The following describes two proteins that form a bound complex.

Residue-level contacts at the interface:
Residue M3 in protein 2 contacts residue M3 in protein 1 (closest heavy-atom distance 3.5 Å).
Residue V10 in protein 2 interacts with residue V10 in protein 1 (closest heavy-atom distance 3.8 Å).
Residue V6 in protein 2 is in contact with residue M3 in protein 1 (closest heavy-atom distance 3.6 Å).
Residue L30 in protein 2 is in contact with residue L31 in protein 1 (closest heavy-atom distance 3.6 Å).
Residue M41 in protein 2 interacts with residue E42 in protein 1 (closest heavy-atom distance 3.5 Å).
Residue L34 in protein 2 is in contact with residue V38 in protein 1 (closest heavy-atom distance 3.8 Å).
Residue L27 in protein 2 interacts with residue L27 in protein 1 (closest heavy-atom distance 4.0 Å).
Residue H20 in protein 2 contacts residue C17 in protein 1 (closest heavy-atom distance 3.0 Å).
Residue L27 in protein 2 contacts residue L24 in protein 1 (closest heavy-atom distance 3.9 Å).
Residue L34 in protein 2 interacts with residue L31 in protein 1 (closest heavy-atom distance 3.6 Å).
Residue R37 in protein 2 interacts with residue D39 in protein 1 (closest heavy-atom distance 3.0 Å).
Residue L13 in protein 2 contacts residue S14 in protein 1 (closest heavy-atom distance 3.4 Å).
Residue L30 in protein 2 is in contact with residue Q35 in protein 1 (closest heavy-atom distance 3.6 Å).
Residue C17 in protein 2 contacts residue C17 in protein 1 (closest heavy-atom distance 5.0 Å).
Residue M41 in protein 2 is in contact with residue V38 in protein 1 (closest heavy-atom distance 3.9 Å).
Residue L24 in protein 2 is in contact with residue L24 in protein 1 (closest heavy-atom distance 3.9 Å).
Residue L31 in protein 2 interacts with residue L31 in protein 1 (closest heavy-atom distance 4.0 Å).
Residue H20 in protein 2 contacts residue H20 in protein 1 (closest heavy-atom distance 4.1 Å).
Residue M41 in protein 2 is in contact with residue M41 in protein 1 (closest heavy-atom distance 4.2 Å).
Residue V6 in protein 2 is in contact with residue V10 in protein 1 (closest heavy-atom distance 4.9 Å).
Residue V38 in protein 2 contacts residue V38 in protein 1 (closest heavy-atom distance 3.7 Å).
Residue L27 in protein 2 is in contact with residue L31 in protein 1 (closest heavy-atom distance 3.8 Å).
Residue L13 in protein 2 interacts with residue V10 in protein 1 (closest heavy-atom distance 3.6 Å).
Residue R37 in protein 2 interacts with residue E42 in protein 1 (closest heavy-atom distance 3.2 Å).
Residue L34 in protein 2 contacts residue Q35 in protein 1 (closest heavy-atom distance 3.7 Å).
Residue L13 in protein 2 contacts residue L13 in protein 1 (closest heavy-atom distance 4.0 Å).
Residue V10 in protein 2 is in contact with residue V6 in protein 1 (closest heavy-atom distance 4.9 Å).
Residue R37 in protein 2 contacts residue Q35 in protein 1 (closest heavy-atom distance 3.7 Å).
Residue L13 in protein 2 is in contact with residue C17 in protein 1 (closest heavy-atom distance 4.5 Å).
Residue H20 in protein 2 is in contact with residue G21 in protein 1 (closest heavy-atom distance 3.6 Å).
Residue V6 in protein 2 is in contact with residue E7 in protein 1 (closest heavy-atom distance 4.1 Å).
Residue N23 in protein 2 contacts residue L24 in protein 1 (closest heavy-atom distance 4.2 Å).
Residue Q9 in protein 2 interacts with residue V10 in protein 1 (closest heavy-atom distance 4.3 Å).
Residue Q16 in protein 2 interacts with residue C17 in protein 1 (closest heavy-atom distance 3.0 Å).
Residue V6 in protein 2 contacts residue V6 in protein 1 (closest heavy-atom distance 3.6 Å).
Residue L27 in protein 2 interacts with residue T28 in protein 1 (closest heavy-atom distance 3.5 Å).
Residue H20 in protein 2 contacts residue L24 in protein 1 (closest heavy-atom distance 3.7 Å).
Residue L34 in protein 2 contacts residue L34 in protein 1 (closest heavy-atom distance 4.1 Å).
Residue R37 in protein 2 contacts residue V38 in protein 1 (closest heavy-atom distance 3.7 Å).
Residue S2 in protein 2 interacts with residue M3 in protein 1 (closest heavy-atom distance 3.1 Å).

Sequence of protein 1:
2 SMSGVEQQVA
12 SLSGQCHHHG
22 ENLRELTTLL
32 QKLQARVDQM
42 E

Sequence of protein 2:
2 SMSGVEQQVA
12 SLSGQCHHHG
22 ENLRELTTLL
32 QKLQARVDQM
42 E